The following describes two proteins that form a bound complex.

Residue-level contacts at the interface:
Residue L43 in the first protein interacts with residue M2 in the second protein (closest heavy-atom distance 3.6 Å).
Residue I23 in the first protein interacts with residue L8 in the second protein (closest heavy-atom distance 3.8 Å).
Residue E119 in the first protein interacts with residue K4 in the second protein (closest heavy-atom distance 4.6 Å).
Residue T42 in the first protein is in contact with residue M2 in the second protein (closest heavy-atom distance 3.2 Å).
Residue L37 in the first protein is in contact with residue M2 in the second protein (closest heavy-atom distance 2.8 Å).
Residue D109 in the first protein is in contact with residue K4 in the second protein (closest heavy-atom distance 3.1 Å).
Residue I30 in the first protein contacts residue L5 in the second protein (closest heavy-atom distance 4.0 Å).
Residue L37 in the first protein interacts with residue Q9 in the second protein (closest heavy-atom distance 5.0 Å).
Residue L106 in the first protein is in contact with residue K4 in the second protein (closest heavy-atom distance 3.4 Å).
Residue E55 in the first protein contacts residue L8 in the second protein (closest heavy-atom distance 4.3 Å).
Residue Y123 in the first protein is in contact with residue L3 in the second protein (closest heavy-atom distance 2.9 Å).
Residue L106 in the first protein contacts residue M2 in the second protein (closest heavy-atom distance 3.7 Å).
Residue L37 in the first protein is in contact with residue R6 in the second protein (closest heavy-atom distance 3.8 Å).
Residue Q122 in the first protein contacts residue L3 in the second protein (closest heavy-atom distance 4.0 Å).
Residue A46 in the first protein is in contact with residue M2 in the second protein (closest heavy-atom distance 3.7 Å).
Residue E38 in the first protein is in contact with residue L3 in the second protein (closest heavy-atom distance 3.8 Å).
Residue Y123 in the first protein interacts with residue K4 in the second protein (closest heavy-atom distance 3.0 Å).
Residue I23 in the first protein contacts residue Q9 in the second protein (closest heavy-atom distance 4.1 Å).
Residue I107 in the first protein interacts with residue K4 in the second protein (closest heavy-atom distance 3.6 Å).
Residue L54 in the first protein contacts residue L5 in the second protein (closest heavy-atom distance 4.0 Å).
Residue L108 in the first protein is in contact with residue K4 in the second protein (closest heavy-atom distance 3.5 Å).
Residue D109 in the first protein interacts with residue Q7 in the second protein (closest heavy-atom distance 4.4 Å).
Residue L126 in the first protein is in contact with residue L3 in the second protein (closest heavy-atom distance 4.0 Å).
Residue D39 in the first protein is in contact with residue M2 in the second protein (closest heavy-atom distance 4.6 Å).
Residue V27 in the first protein contacts residue L5 in the second protein (closest heavy-atom distance 3.9 Å).
Residue I23 in the first protein is in contact with residue L5 in the second protein (closest heavy-atom distance 3.9 Å).
Residue V27 in the first protein interacts with residue Q9 in the second protein (closest heavy-atom distance 3.8 Å).
Residue L26 in the first protein interacts with residue M2 in the second protein (closest heavy-atom distance 4.6 Å).
Residue I30 in the first protein contacts residue M2 in the second protein (closest heavy-atom distance 3.9 Å).
Residue L54 in the first protein is in contact with residue L8 in the second protein (closest heavy-atom distance 4.1 Å).
Residue L37 in the first protein interacts with residue L3 in the second protein (closest heavy-atom distance 3.8 Å).
Residue E38 in the first protein is in contact with residue R6 in the second protein (closest heavy-atom distance 3.1 Å).
Residue L37 in the first protein interacts with residue L5 in the second protein (closest heavy-atom distance 4.6 Å).
Residue Y123 in the first protein contacts residue M2 in the second protein (closest heavy-atom distance 3.4 Å).
Residue Y123 in the first protein is in contact with residue L5 in the second protein (closest heavy-atom distance 4.9 Å).
Residue E119 in the first protein is in contact with residue Q7 in the second protein (closest heavy-atom distance 2.9 Å).
Residue L54 in the first protein contacts residue K4 in the second protein (closest heavy-atom distance 3.9 Å).
Residue D24 in the first protein interacts with residue Q9 in the second protein (closest heavy-atom distance 3.5 Å).
Residue E55 in the first protein contacts residue K4 in the second protein (closest heavy-atom distance 2.9 Å).
Residue L26 in the first protein interacts with residue L5 in the second protein (closest heavy-atom distance 3.8 Å).
Residue L54 in the first protein contacts residue M2 in the second protein (closest heavy-atom distance 4.0 Å).

Sequence of the second protein:
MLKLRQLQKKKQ

Sequence of the first protein:
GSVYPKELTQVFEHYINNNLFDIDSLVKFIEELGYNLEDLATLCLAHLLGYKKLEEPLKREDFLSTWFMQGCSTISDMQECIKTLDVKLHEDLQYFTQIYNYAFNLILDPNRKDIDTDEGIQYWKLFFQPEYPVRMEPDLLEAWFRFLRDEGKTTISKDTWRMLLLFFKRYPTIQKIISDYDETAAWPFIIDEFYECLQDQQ